These two protein chains interact to form a complex.

Sequence of chain B:
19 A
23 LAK

Sequence of chain A:
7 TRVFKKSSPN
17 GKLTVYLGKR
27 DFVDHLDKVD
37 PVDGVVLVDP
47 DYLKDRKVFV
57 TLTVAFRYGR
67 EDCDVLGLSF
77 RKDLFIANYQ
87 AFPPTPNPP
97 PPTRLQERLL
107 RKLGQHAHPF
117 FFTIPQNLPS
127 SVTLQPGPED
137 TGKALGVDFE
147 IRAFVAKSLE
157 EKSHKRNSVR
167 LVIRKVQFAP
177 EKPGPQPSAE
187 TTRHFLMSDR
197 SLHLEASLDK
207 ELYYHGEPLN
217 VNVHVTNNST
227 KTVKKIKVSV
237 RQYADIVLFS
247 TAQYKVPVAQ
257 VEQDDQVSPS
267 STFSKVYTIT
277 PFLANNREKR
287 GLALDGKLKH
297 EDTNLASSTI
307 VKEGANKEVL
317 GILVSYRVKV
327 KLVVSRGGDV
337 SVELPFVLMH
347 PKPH

Residue-level contacts at the interface:
Residue V9 in chain A is in contact with residue L23 in chain B (closest heavy-atom distance 3.5 Å).
Residue T7 in chain A contacts residue K25 in chain B (closest heavy-atom distance 4.8 Å).
Residue L105 in chain A is in contact with residue L23 in chain B (closest heavy-atom distance 3.9 Å).
Residue R104 in chain A interacts with residue A24 in chain B (closest heavy-atom distance 3.3 Å).
Residue F10 in chain A interacts with residue A19 in chain B (closest heavy-atom distance 3.3 Å).
Residue R8 in chain A interacts with residue L23 in chain B (closest heavy-atom distance 4.9 Å).
Residue V9 in chain A contacts residue A19 in chain B (closest heavy-atom distance 4.4 Å).
Residue K11 in chain A is in contact with residue A19 in chain B (closest heavy-atom distance 2.6 Å).
Residue R104 in chain A interacts with residue L23 in chain B (closest heavy-atom distance 3.3 Å).
Residue L101 in chain A is in contact with residue L23 in chain B (closest heavy-atom distance 3.9 Å).
Residue R104 in chain A contacts residue K25 in chain B (closest heavy-atom distance 3.6 Å).
Residue T7 in chain A interacts with residue L23 in chain B (closest heavy-atom distance 3.8 Å).
Residue T7 in chain A contacts residue A24 in chain B (closest heavy-atom distance 4.1 Å).
Residue K108 in chain A is in contact with residue L23 in chain B (closest heavy-atom distance 3.8 Å).